The following describes two proteins that form a bound complex.

Sequence of the first protein:
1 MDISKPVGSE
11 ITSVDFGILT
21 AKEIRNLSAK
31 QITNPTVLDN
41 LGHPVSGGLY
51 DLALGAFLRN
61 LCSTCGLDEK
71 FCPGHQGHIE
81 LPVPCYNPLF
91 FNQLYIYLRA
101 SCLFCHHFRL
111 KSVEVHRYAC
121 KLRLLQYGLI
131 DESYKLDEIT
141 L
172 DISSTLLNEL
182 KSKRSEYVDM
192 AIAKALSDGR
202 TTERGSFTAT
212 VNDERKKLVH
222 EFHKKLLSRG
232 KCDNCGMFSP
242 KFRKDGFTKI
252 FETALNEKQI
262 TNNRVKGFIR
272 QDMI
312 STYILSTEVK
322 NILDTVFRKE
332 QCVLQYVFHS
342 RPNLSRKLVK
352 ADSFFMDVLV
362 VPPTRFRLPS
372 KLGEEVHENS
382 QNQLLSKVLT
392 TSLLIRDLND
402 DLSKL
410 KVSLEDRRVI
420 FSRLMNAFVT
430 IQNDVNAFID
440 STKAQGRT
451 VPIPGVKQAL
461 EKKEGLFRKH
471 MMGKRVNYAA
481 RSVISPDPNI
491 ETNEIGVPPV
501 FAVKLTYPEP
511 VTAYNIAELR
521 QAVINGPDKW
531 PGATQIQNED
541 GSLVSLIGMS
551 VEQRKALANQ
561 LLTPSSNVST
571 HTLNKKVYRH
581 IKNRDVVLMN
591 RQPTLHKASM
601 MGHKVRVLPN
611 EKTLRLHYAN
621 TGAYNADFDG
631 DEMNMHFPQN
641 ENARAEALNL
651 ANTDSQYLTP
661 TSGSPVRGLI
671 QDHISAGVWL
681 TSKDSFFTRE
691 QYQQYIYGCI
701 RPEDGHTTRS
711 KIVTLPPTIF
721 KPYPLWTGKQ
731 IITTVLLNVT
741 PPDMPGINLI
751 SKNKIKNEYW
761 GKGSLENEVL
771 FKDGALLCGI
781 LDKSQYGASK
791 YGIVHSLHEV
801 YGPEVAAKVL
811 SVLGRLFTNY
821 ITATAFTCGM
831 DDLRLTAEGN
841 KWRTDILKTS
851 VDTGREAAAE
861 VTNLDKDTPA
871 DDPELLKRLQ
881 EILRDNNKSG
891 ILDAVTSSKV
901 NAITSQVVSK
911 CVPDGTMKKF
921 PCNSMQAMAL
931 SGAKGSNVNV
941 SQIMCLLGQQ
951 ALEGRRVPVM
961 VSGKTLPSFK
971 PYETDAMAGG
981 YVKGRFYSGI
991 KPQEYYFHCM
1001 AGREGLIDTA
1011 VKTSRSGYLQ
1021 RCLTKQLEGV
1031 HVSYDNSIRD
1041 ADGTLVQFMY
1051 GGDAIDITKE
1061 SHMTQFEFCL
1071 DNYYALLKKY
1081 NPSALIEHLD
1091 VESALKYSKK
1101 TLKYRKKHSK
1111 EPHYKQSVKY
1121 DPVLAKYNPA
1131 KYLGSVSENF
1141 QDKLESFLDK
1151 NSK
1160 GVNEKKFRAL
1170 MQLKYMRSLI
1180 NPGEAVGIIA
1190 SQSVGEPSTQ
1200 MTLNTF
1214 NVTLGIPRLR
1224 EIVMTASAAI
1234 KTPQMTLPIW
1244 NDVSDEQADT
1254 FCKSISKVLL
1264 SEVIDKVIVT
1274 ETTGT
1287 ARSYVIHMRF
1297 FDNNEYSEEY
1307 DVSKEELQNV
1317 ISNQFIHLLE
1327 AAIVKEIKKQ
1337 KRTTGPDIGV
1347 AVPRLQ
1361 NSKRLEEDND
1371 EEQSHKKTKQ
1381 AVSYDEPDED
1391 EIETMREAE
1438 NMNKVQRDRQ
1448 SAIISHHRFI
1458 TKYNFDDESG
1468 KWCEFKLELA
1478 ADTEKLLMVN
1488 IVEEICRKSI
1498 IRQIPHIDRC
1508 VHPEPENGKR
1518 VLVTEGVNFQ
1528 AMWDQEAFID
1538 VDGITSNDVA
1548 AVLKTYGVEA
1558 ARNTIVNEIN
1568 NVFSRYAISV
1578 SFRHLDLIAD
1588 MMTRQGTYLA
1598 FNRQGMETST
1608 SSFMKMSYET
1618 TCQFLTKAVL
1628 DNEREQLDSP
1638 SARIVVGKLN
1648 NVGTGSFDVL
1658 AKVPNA

Residue-level contacts at the interface:
Residue Y1384 in the first protein interacts with residue D1077 in the second protein (closest heavy-atom distance 2.6 Å).
Residue E23 in the first protein is in contact with residue R1130 in the second protein (closest heavy-atom distance 2.8 Å).
Residue V1382 in the first protein is in contact with residue R1070 in the second protein (closest heavy-atom distance 2.7 Å).
Residue S1383 in the first protein contacts residue E1073 in the second protein (closest heavy-atom distance 2.7 Å).
Residue N87 in the first protein is in contact with residue M1192 in the second protein (closest heavy-atom distance 2.8 Å).
Residue Q1336 in the first protein contacts residue K315 in the second protein (closest heavy-atom distance 2.9 Å).
Residue N489 in the first protein is in contact with residue Y781 in the second protein (closest heavy-atom distance 2.9 Å).
Residue N477 in the first protein is in contact with residue R1091 in the second protein (closest heavy-atom distance 2.8 Å).
Residue K5 in the first protein interacts with residue Q1100 in the second protein (closest heavy-atom distance 2.9 Å).
Residue T827 in the first protein contacts residue V775 in the second protein (closest heavy-atom distance 2.7 Å).
Residue L19 in the first protein is in contact with residue G1193 in the second protein (closest heavy-atom distance 2.8 Å).
Residue R481 in the first protein is in contact with residue Q1045 in the second protein (closest heavy-atom distance 2.8 Å).
Residue T12 in the first protein contacts residue N1199 in the second protein (closest heavy-atom distance 2.8 Å).
Residue V476 in the first protein interacts with residue I1069 in the second protein (closest heavy-atom distance 2.9 Å).
Residue R475 in the first protein contacts residue S1096 in the second protein (closest heavy-atom distance 2.9 Å).
Residue S962 in the first protein contacts residue V670 in the second protein (closest heavy-atom distance 2.7 Å).
Residue S988 in the first protein interacts with residue E988 in the second protein (closest heavy-atom distance 2.7 Å).
Residue N26 in the first protein interacts with residue R1130 in the second protein (closest heavy-atom distance 2.8 Å).
Residue G17 in the first protein is in contact with residue R1195 in the second protein (closest heavy-atom distance 2.8 Å).
Residue Y996 in the first protein is in contact with residue L521 in the second protein (closest heavy-atom distance 2.8 Å).
Residue E23 in the first protein is in contact with residue R1195 in the second protein (closest heavy-atom distance 2.9 Å).
Residue D672 in the first protein contacts residue N950 in the second protein (closest heavy-atom distance 2.9 Å).
Residue N1369 in the first protein is in contact with residue D535 in the second protein (closest heavy-atom distance 2.9 Å).
Residue L1351 in the first protein is in contact with residue E268 in the second protein (closest heavy-atom distance 2.9 Å).
Residue M600 in the first protein is in contact with residue H1082 in the second protein (closest heavy-atom distance 2.8 Å).
Residue D1370 in the first protein is in contact with residue Y717 in the second protein (closest heavy-atom distance 2.8 Å).
Residue N477 in the first protein interacts with residue R1047 in the second protein (closest heavy-atom distance 2.8 Å).
Residue F826 in the first protein interacts with residue S777 in the second protein (closest heavy-atom distance 2.9 Å).
Residue R366 in the first protein interacts with residue S1054 in the second protein (closest heavy-atom distance 2.8 Å).
Residue P1349 in the first protein contacts residue R261 in the second protein (closest heavy-atom distance 2.8 Å).
Residue S9 in the first protein contacts residue T1174 in the second protein (closest heavy-atom distance 2.7 Å).
Residue R834 in the first protein interacts with residue D994 in the second protein (closest heavy-atom distance 2.8 Å).
Residue E646 in the first protein interacts with residue T1084 in the second protein (closest heavy-atom distance 2.7 Å).
Residue T64 in the first protein is in contact with residue G1162 in the second protein (closest heavy-atom distance 2.9 Å).
Residue R468 in the first protein is in contact with residue E1073 in the second protein (closest heavy-atom distance 2.8 Å).
Residue A479 in the first protein contacts residue R1047 in the second protein (closest heavy-atom distance 2.9 Å).
Residue N477 in the first protein contacts residue S1095 in the second protein (closest heavy-atom distance 2.8 Å).
Residue R615 in the first protein contacts residue S928 in the second protein (closest heavy-atom distance 2.8 Å).
Residue K597 in the first protein contacts residue H1082 in the second protein (closest heavy-atom distance 2.8 Å).
Residue S28 in the first protein is in contact with residue R1129 in the second protein (closest heavy-atom distance 2.9 Å).
Residue Y478 in the first protein interacts with residue S1048 in the second protein (closest heavy-atom distance 2.8 Å).
Residue R468 in the first protein is in contact with residue R1070 in the second protein (closest heavy-atom distance 2.9 Å).
Residue L1365 in the first protein interacts with residue S537 in the second protein (closest heavy-atom distance 2.8 Å).
Residue E646 in the first protein interacts with residue L1087 in the second protein (closest heavy-atom distance 2.8 Å).
Residue D831 in the first protein is in contact with residue N1010 in the second protein (closest heavy-atom distance 2.9 Å).
Residue Y618 in the first protein contacts residue G780 in the second protein (closest heavy-atom distance 2.8 Å).
Residue G1341 in the first protein interacts with residue R316 in the second protein (closest heavy-atom distance 2.9 Å).
Residue S675 in the first protein is in contact with residue H952 in the second protein (closest heavy-atom distance 2.8 Å).
Residue R475 in the first protein interacts with residue G1068 in the second protein (closest heavy-atom distance 2.9 Å).
Residue Q993 in the first protein interacts with residue E680 in the second protein (closest heavy-atom distance 2.8 Å).
Residue D15 in the first protein is in contact with residue R1197 in the second protein (closest heavy-atom distance 2.8 Å).
Residue R1350 in the first protein contacts residue R225 in the second protein (closest heavy-atom distance 2.8 Å).
Residue T594 in the first protein is in contact with residue E1075 in the second protein (closest heavy-atom distance 2.7 Å).
Residue K474 in the first protein interacts with residue L1092 in the second protein (closest heavy-atom distance 2.8 Å).
Residue L27 in the first protein interacts with residue R1129 in the second protein (closest heavy-atom distance 2.9 Å).
Residue P967 in the first protein is in contact with residue I674 in the second protein (closest heavy-atom distance 2.8 Å).
Residue K474 in the first protein contacts residue V1071 in the second protein (closest heavy-atom distance 2.9 Å).
Residue V1649 in the first protein contacts residue S1085 in the second protein (closest heavy-atom distance 2.7 Å).
Residue S13 in the first protein contacts residue N1199 in the second protein (closest heavy-atom distance 2.7 Å).
Residue E1028 in the first protein interacts with residue R1076 in the second protein (closest heavy-atom distance 2.7 Å).

Sequence of the second protein:
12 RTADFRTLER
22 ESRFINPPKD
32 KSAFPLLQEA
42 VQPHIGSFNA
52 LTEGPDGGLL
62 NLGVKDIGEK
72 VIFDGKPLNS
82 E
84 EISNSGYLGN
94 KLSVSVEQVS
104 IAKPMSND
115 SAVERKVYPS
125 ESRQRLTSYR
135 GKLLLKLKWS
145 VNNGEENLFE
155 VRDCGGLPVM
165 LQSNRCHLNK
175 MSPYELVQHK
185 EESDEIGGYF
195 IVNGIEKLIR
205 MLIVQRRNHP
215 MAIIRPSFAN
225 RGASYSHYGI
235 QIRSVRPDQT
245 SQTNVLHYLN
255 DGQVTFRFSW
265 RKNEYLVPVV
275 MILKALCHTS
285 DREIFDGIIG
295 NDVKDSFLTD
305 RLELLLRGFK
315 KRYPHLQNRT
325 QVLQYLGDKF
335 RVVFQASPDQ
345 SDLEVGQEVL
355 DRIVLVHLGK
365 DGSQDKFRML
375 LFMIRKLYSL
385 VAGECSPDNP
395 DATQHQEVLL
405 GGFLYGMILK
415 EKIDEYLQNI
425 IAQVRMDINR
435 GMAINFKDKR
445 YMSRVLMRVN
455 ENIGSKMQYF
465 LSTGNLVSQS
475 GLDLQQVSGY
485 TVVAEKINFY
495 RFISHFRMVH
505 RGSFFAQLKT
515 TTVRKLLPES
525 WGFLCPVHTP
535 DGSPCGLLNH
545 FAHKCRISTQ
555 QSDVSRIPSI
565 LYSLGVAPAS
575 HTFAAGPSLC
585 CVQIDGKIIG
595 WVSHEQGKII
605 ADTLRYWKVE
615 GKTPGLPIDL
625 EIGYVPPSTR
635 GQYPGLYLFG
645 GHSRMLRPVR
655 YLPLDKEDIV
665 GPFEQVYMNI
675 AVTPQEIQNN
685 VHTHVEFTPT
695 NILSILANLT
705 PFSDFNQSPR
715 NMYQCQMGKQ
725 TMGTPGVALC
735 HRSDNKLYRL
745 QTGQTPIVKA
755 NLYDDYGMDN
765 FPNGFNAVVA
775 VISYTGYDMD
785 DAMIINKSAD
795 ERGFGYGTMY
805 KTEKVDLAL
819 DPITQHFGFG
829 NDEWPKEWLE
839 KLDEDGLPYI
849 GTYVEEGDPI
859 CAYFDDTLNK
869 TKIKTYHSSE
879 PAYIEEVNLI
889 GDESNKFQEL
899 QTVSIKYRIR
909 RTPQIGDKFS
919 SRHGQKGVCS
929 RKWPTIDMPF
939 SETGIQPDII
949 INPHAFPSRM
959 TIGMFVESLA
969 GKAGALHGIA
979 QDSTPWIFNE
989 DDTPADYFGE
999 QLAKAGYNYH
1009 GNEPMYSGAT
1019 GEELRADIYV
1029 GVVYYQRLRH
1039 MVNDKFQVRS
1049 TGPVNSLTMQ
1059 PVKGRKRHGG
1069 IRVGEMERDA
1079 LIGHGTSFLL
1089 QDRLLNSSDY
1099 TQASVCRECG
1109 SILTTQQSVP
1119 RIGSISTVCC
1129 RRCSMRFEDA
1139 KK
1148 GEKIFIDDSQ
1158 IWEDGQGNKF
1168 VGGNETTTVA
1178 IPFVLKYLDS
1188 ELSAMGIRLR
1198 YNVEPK